These two protein chains interact to form a complex.

Interface contacts:
Residue Y52 in chain A interacts with residue L113 in chain B (closest heavy-atom distance 3.5 Å).
Residue I42 in chain A interacts with residue L104 in chain B (closest heavy-atom distance 4.6 Å).
Residue Y52 in chain A contacts residue A117 in chain B (closest heavy-atom distance 3.4 Å).
Residue L167 in chain A contacts residue S103 in chain B (closest heavy-atom distance 4.7 Å).
Residue L77 in chain A interacts with residue V110 in chain B (closest heavy-atom distance 3.9 Å).
Residue V45 in chain A is in contact with residue I107 in chain B (closest heavy-atom distance 4.4 Å).
Residue Y52 in chain A interacts with residue H114 in chain B (closest heavy-atom distance 3.2 Å).
Residue L38 in chain A interacts with residue L100 in chain B (closest heavy-atom distance 3.6 Å).
Residue M49 in chain A is in contact with residue V110 in chain B (closest heavy-atom distance 4.0 Å).
Residue W35 in chain A interacts with residue V97 in chain B (closest heavy-atom distance 4.4 Å).
Residue V163 in chain A interacts with residue S103 in chain B (closest heavy-atom distance 3.1 Å).
Residue V163 in chain A interacts with residue L102 in chain B (closest heavy-atom distance 4.4 Å).
Residue W35 in chain A contacts residue P96 in chain B (closest heavy-atom distance 3.6 Å).
Residue E19 in chain A interacts with residue V94 in chain B (closest heavy-atom distance 3.1 Å).
Residue V163 in chain A contacts residue V99 in chain B (closest heavy-atom distance 4.6 Å).
Residue M46 in chain A contacts residue S103 in chain B (closest heavy-atom distance 4.2 Å).
Residue W35 in chain A interacts with residue L100 in chain B (closest heavy-atom distance 3.5 Å).
Residue L51 in chain A is in contact with residue H114 in chain B (closest heavy-atom distance 2.8 Å).
Residue L16 in chain A contacts residue L92 in chain B (closest heavy-atom distance 4.2 Å).
Residue L166 in chain A contacts residue V99 in chain B (closest heavy-atom distance 3.5 Å).
Residue P50 in chain A contacts residue H114 in chain B (closest heavy-atom distance 3.3 Å).
Residue P18 in chain A contacts residue L92 in chain B (closest heavy-atom distance 4.0 Å).
Residue A160 in chain A interacts with residue F106 in chain B (closest heavy-atom distance 4.2 Å).
Residue L170 in chain A interacts with residue V99 in chain B (closest heavy-atom distance 3.5 Å).
Residue V163 in chain A is in contact with residue F106 in chain B (closest heavy-atom distance 4.7 Å).
Residue P50 in chain A interacts with residue V110 in chain B (closest heavy-atom distance 3.9 Å).
Residue E19 in chain A interacts with residue L92 in chain B (closest heavy-atom distance 3.6 Å).
Residue L77 in chain A is in contact with residue I107 in chain B (closest heavy-atom distance 4.3 Å).
Residue L77 in chain A is in contact with residue F106 in chain B (closest heavy-atom distance 3.7 Å).
Residue Y175 in chain A is in contact with residue P96 in chain B (closest heavy-atom distance 3.6 Å).
Residue V159 in chain A contacts residue F106 in chain B (closest heavy-atom distance 3.5 Å).
Residue E19 in chain A interacts with residue R93 in chain B (closest heavy-atom distance 3.3 Å).
Residue P15 in chain A interacts with residue L92 in chain B (closest heavy-atom distance 3.5 Å).
Residue A21 in chain A interacts with residue R93 in chain B (closest heavy-atom distance 4.5 Å).
Residue V20 in chain A contacts residue V94 in chain B (closest heavy-atom distance 3.6 Å).
Residue M46 in chain A contacts residue I107 in chain B (closest heavy-atom distance 3.7 Å).
Residue I42 in chain A is in contact with residue L100 in chain B (closest heavy-atom distance 4.9 Å).
Residue L17 in chain A contacts residue L92 in chain B (closest heavy-atom distance 3.6 Å).
Residue T39 in chain A is in contact with residue L100 in chain B (closest heavy-atom distance 4.5 Å).
Residue A21 in chain A is in contact with residue V94 in chain B (closest heavy-atom distance 2.9 Å).
Residue M49 in chain A is in contact with residue I107 in chain B (closest heavy-atom distance 4.3 Å).
Residue I42 in chain A interacts with residue S103 in chain B (closest heavy-atom distance 3.8 Å).
Residue L152 in chain A interacts with residue L113 in chain B (closest heavy-atom distance 4.5 Å).
Residue L167 in chain A interacts with residue V99 in chain B (closest heavy-atom distance 4.3 Å).
Residue M46 in chain A is in contact with residue F106 in chain B (closest heavy-atom distance 3.9 Å).
Residue Q156 in chain A interacts with residue F106 in chain B (closest heavy-atom distance 4.1 Å).
Residue Q156 in chain A interacts with residue V110 in chain B (closest heavy-atom distance 3.3 Å).
Residue L167 in chain A contacts residue L100 in chain B (closest heavy-atom distance 4.8 Å).
Residue L166 in chain A is in contact with residue V94 in chain B (closest heavy-atom distance 4.5 Å).
Residue V20 in chain A interacts with residue R93 in chain B (closest heavy-atom distance 4.8 Å).
Residue L170 in chain A is in contact with residue P96 in chain B (closest heavy-atom distance 3.7 Å).

Sequence of chain A:
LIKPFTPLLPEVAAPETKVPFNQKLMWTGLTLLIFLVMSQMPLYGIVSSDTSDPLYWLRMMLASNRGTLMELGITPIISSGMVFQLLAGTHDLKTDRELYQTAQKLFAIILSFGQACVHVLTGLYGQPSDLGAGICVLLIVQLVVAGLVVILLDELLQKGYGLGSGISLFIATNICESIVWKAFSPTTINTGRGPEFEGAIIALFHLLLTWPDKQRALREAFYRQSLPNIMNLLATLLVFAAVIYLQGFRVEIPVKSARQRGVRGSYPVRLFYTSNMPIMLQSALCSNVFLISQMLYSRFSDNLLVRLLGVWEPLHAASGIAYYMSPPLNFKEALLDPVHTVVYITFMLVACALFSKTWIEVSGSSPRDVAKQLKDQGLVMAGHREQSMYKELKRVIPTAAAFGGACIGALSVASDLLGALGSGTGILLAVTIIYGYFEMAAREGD

Sequence of chain B:
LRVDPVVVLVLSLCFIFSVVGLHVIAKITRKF